Sequence of protein 2:
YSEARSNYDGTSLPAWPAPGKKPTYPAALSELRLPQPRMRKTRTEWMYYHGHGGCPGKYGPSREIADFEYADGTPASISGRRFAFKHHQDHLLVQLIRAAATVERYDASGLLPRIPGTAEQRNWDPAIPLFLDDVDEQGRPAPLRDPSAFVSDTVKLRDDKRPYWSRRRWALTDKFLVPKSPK

These two protein chains interact to form a complex.

Interface contacts:
Residue W238 in protein 2 contacts residue F77 in protein 1 (closest heavy-atom distance 3.7 Å).
Residue K229 in protein 2 interacts with residue R65 in protein 1 (closest heavy-atom distance 4.8 Å).
Residue K243 in protein 2 contacts residue D66 in protein 1 (closest heavy-atom distance 4.3 Å).
Residue W238 in protein 2 interacts with residue D66 in protein 1 (closest heavy-atom distance 4.6 Å).
Residue L245 in protein 2 interacts with residue E67 in protein 1 (closest heavy-atom distance 4.7 Å).
Residue Y232 in protein 2 interacts with residue R65 in protein 1 (closest heavy-atom distance 3.8 Å).
Residue Y232 in protein 2 contacts residue W79 in protein 1 (closest heavy-atom distance 3.4 Å).
Residue P247 in protein 2 is in contact with residue E67 in protein 1 (closest heavy-atom distance 4.0 Å).
Residue R235 in protein 2 interacts with residue R76 in protein 1 (closest heavy-atom distance 4.6 Å).
Residue R235 in protein 2 interacts with residue C72 in protein 1 (closest heavy-atom distance 3.8 Å).
Residue R230 in protein 2 contacts residue D66 in protein 1 (closest heavy-atom distance 3.9 Å).
Residue W238 in protein 2 is in contact with residue R65 in protein 1 (closest heavy-atom distance 3.6 Å).
Residue W238 in protein 2 is in contact with residue L70 in protein 1 (closest heavy-atom distance 4.6 Å).
Residue D242 in protein 2 interacts with residue D66 in protein 1 (closest heavy-atom distance 4.7 Å).
Residue R235 in protein 2 contacts residue L70 in protein 1 (closest heavy-atom distance 3.5 Å).
Residue L245 in protein 2 is in contact with residue D66 in protein 1 (closest heavy-atom distance 4.7 Å).
Residue R235 in protein 2 interacts with residue E73 in protein 1 (closest heavy-atom distance 4.0 Å).
Residue Y232 in protein 2 is in contact with residue F77 in protein 1 (closest heavy-atom distance 3.4 Å).
Residue W238 in protein 2 interacts with residue L68 in protein 1 (closest heavy-atom distance 3.6 Å).
Residue W238 in protein 2 is in contact with residue K69 in protein 1 (closest heavy-atom distance 4.0 Å).
Residue R235 in protein 2 interacts with residue C75 in protein 1 (closest heavy-atom distance 2.9 Å).
Residue R230 in protein 2 contacts residue L68 in protein 1 (closest heavy-atom distance 4.2 Å).
Residue Y232 in protein 2 interacts with residue L84 in protein 1 (closest heavy-atom distance 4.1 Å).

Sequence of protein 1:
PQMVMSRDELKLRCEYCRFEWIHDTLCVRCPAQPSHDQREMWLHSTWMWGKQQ